Sequence of protein 2:
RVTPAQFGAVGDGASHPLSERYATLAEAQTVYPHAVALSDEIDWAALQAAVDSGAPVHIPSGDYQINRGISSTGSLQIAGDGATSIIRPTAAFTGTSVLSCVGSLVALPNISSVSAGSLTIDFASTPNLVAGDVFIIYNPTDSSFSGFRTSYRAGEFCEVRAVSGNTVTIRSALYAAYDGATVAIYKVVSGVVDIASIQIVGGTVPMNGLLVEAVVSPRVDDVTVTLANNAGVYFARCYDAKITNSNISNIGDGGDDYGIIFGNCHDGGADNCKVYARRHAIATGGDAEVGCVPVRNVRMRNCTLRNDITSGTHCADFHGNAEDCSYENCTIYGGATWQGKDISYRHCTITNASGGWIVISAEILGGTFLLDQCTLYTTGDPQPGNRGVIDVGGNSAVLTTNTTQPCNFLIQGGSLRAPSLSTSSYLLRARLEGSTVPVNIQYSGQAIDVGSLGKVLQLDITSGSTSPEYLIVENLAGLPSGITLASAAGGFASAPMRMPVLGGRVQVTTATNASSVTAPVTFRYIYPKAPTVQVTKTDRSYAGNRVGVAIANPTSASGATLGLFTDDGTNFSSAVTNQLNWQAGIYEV

The following describes two proteins that form a bound complex.

Contacts between the two chains:
Residue N566 in protein 2 interacts with residue R553 in protein 1 (closest heavy-atom distance 3.2 Å).
Residue S185 in protein 2 interacts with residue R319 in protein 1 (closest heavy-atom distance 2.9 Å).
Residue D253 in protein 2 interacts with residue N260 in protein 1 (closest heavy-atom distance 3.1 Å).
Residue A565 in protein 2 interacts with residue D552 in protein 1 (closest heavy-atom distance 2.9 Å).
Residue D385 in protein 2 contacts residue H360 in protein 1 (closest heavy-atom distance 2.7 Å).
Residue E341 in protein 2 is in contact with residue N342 in protein 1 (closest heavy-atom distance 3.3 Å).
Residue T568 in protein 2 interacts with residue R518 in protein 1 (closest heavy-atom distance 3.0 Å).
Residue Q547 in protein 2 contacts residue V548 in protein 1 (closest heavy-atom distance 3.4 Å).
Residue D580 in protein 2 is in contact with residue V560 in protein 1 (closest heavy-atom distance 3.1 Å).
Residue D385 in protein 2 interacts with residue Q386 in protein 1 (closest heavy-atom distance 3.4 Å).
Residue R511 in protein 2 interacts with residue L489 in protein 1 (closest heavy-atom distance 2.7 Å).
Residue R314 in protein 2 interacts with residue N315 in protein 1 (closest heavy-atom distance 3.1 Å).
Residue D580 in protein 2 is in contact with residue G561 in protein 1 (closest heavy-atom distance 2.8 Å).
Residue A565 in protein 2 interacts with residue T551 in protein 1 (closest heavy-atom distance 3.0 Å).
Residue Q547 in protein 2 is in contact with residue Q596 in protein 1 (closest heavy-atom distance 3.1 Å).
Residue D280 in protein 2 contacts residue K287 in protein 1 (closest heavy-atom distance 3.2 Å).
Residue S528 in protein 2 is in contact with residue Y555 in protein 1 (closest heavy-atom distance 2.9 Å).
Residue N342 in protein 2 is in contact with residue N342 in protein 1 (closest heavy-atom distance 3.3 Å).
Residue D580 in protein 2 contacts residue R559 in protein 1 (closest heavy-atom distance 3.1 Å).
Residue R184 in protein 2 is in contact with residue N320 in protein 1 (closest heavy-atom distance 3.2 Å).
Residue N566 in protein 2 interacts with residue D552 in protein 1 (closest heavy-atom distance 3.2 Å).
Residue T579 in protein 2 interacts with residue Y555 in protein 1 (closest heavy-atom distance 2.6 Å).
Residue D355 in protein 2 contacts residue R430 in protein 1 (closest heavy-atom distance 2.9 Å).
Residue Q386 in protein 2 is in contact with residue Q386 in protein 1 (closest heavy-atom distance 3.2 Å).
Residue R14 in protein 2 is in contact with residue S74 in protein 1 (closest heavy-atom distance 3.0 Å).
Residue R359 in protein 2 is in contact with residue T388 in protein 1 (closest heavy-atom distance 2.7 Å).
Residue R174 in protein 2 interacts with residue D321 in protein 1 (closest heavy-atom distance 3.1 Å).
Residue N310 in protein 2 interacts with residue T344 in protein 1 (closest heavy-atom distance 2.9 Å).
Residue Q90 in protein 2 contacts residue T97 in protein 1 (closest heavy-atom distance 2.9 Å).
Residue Q455 in protein 2 is in contact with residue G458 in protein 1 (closest heavy-atom distance 3.1 Å).
Residue Q547 in protein 2 interacts with residue T549 in protein 1 (closest heavy-atom distance 2.8 Å).
Residue Y600 in protein 2 contacts residue L515 in protein 1 (closest heavy-atom distance 3.3 Å).
Residue V602 in protein 2 is in contact with residue Y538 in protein 1 (closest heavy-atom distance 2.6 Å).
Residue Q425 in protein 2 is in contact with residue G427 in protein 1 (closest heavy-atom distance 2.8 Å).
Residue R314 in protein 2 is in contact with residue N342 in protein 1 (closest heavy-atom distance 3.0 Å).
Residue I564 in protein 2 interacts with residue K550 in protein 1 (closest heavy-atom distance 3.4 Å).
Residue Y188 in protein 2 contacts residue Y346 in protein 1 (closest heavy-atom distance 2.7 Å).
Residue Y600 in protein 2 contacts residue G516 in protein 1 (closest heavy-atom distance 3.0 Å).
Residue D280 in protein 2 interacts with residue R319 in protein 1 (closest heavy-atom distance 2.9 Å).
Residue D580 in protein 2 interacts with residue D580 in protein 1 (closest heavy-atom distance 2.8 Å).
Residue T568 in protein 2 is in contact with residue D552 in protein 1 (closest heavy-atom distance 2.6 Å).
Residue T545 in protein 2 is in contact with residue W595 in protein 1 (closest heavy-atom distance 3.4 Å).
Residue R184 in protein 2 is in contact with residue S262 in protein 1 (closest heavy-atom distance 3.1 Å).
Residue N488 in protein 2 contacts residue N488 in protein 1 (closest heavy-atom distance 3.3 Å).
Residue H360 in protein 2 interacts with residue H360 in protein 1 (closest heavy-atom distance 3.3 Å).
Residue P69 in protein 2 contacts residue S74 in protein 1 (closest heavy-atom distance 3.0 Å).
Residue S230 in protein 2 contacts residue N260 in protein 1 (closest heavy-atom distance 3.3 Å).
Residue P567 in protein 2 contacts residue D552 in protein 1 (closest heavy-atom distance 3.4 Å).
Residue V546 in protein 2 is in contact with residue N594 in protein 1 (closest heavy-atom distance 2.8 Å).
Residue E172 in protein 2 contacts residue K287 in protein 1 (closest heavy-atom distance 3.0 Å).
Residue R232 in protein 2 is in contact with residue N260 in protein 1 (closest heavy-atom distance 3.0 Å).
Residue E601 in protein 2 contacts residue R537 in protein 1 (closest heavy-atom distance 3.2 Å).
Residue N310 in protein 2 is in contact with residue T317 in protein 1 (closest heavy-atom distance 3.3 Å).
Residue T381 in protein 2 contacts residue R430 in protein 1 (closest heavy-atom distance 3.0 Å).
Residue P544 in protein 2 contacts residue R518 in protein 1 (closest heavy-atom distance 3.2 Å).
Residue Q547 in protein 2 is in contact with residue N594 in protein 1 (closest heavy-atom distance 3.0 Å).
Residue V548 in protein 2 interacts with residue T549 in protein 1 (closest heavy-atom distance 3.0 Å).
Residue G582 in protein 2 interacts with residue Y555 in protein 1 (closest heavy-atom distance 3.3 Å).
Residue Q425 in protein 2 is in contact with residue Q386 in protein 1 (closest heavy-atom distance 2.8 Å).
Residue N566 in protein 2 contacts residue S554 in protein 1 (closest heavy-atom distance 3.0 Å).

Sequence of protein 1:
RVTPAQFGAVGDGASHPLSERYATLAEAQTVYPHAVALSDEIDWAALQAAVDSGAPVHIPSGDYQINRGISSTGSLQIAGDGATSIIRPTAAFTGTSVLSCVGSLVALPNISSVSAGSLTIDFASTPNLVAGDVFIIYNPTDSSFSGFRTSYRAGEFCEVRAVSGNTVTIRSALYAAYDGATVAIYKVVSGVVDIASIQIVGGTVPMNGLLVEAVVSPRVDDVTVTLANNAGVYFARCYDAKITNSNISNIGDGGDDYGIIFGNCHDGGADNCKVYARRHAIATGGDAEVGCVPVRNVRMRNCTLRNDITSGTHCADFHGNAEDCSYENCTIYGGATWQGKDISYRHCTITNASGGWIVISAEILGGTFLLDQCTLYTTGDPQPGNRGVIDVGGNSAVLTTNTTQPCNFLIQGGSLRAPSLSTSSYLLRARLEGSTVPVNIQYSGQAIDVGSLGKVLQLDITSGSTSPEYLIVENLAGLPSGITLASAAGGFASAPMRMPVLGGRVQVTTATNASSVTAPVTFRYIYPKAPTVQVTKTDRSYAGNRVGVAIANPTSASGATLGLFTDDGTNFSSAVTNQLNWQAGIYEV